This data describes a binding interaction between two proteins.

Residue-level contacts at the interface:
Residue P89 in protein 2 interacts with residue K13 in protein 1 (closest heavy-atom distance 1.9 Å).
Residue P24 in protein 2 interacts with residue L12 in protein 1 (closest heavy-atom distance 4.3 Å).
Residue I235 in protein 2 interacts with residue R11 in protein 1 (closest heavy-atom distance 0.8 Å).
Residue T237 in protein 2 interacts with residue K13 in protein 1 (closest heavy-atom distance 2.6 Å).
Residue V90 in protein 2 contacts residue K13 in protein 1 (closest heavy-atom distance 3.7 Å).
Residue V90 in protein 2 contacts residue R11 in protein 1 (closest heavy-atom distance 4.1 Å).
Residue M234 in protein 2 is in contact with residue R10 in protein 1 (closest heavy-atom distance 3.3 Å).
Residue R230 in protein 2 contacts residue R11 in protein 1 (closest heavy-atom distance 4.5 Å).
Residue N225 in protein 2 interacts with residue R8 in protein 1 (closest heavy-atom distance 4.4 Å).
Residue I235 in protein 2 is in contact with residue K14 in protein 1 (closest heavy-atom distance 4.3 Å).
Residue L236 in protein 2 is in contact with residue K13 in protein 1 (closest heavy-atom distance 2.0 Å).
Residue L208 in protein 2 contacts residue V15 in protein 1 (closest heavy-atom distance 4.4 Å).
Residue L236 in protein 2 is in contact with residue L12 in protein 1 (closest heavy-atom distance 0.5 Å).
Residue S229 in protein 2 contacts residue R9 in protein 1 (closest heavy-atom distance 2.3 Å).
Residue R230 in protein 2 is in contact with residue T7 in protein 1 (closest heavy-atom distance 2.7 Å).
Residue E226 in protein 2 interacts with residue Q6 in protein 1 (closest heavy-atom distance 1.6 Å).
Residue M234 in protein 2 is in contact with residue L12 in protein 1 (closest heavy-atom distance 3.9 Å).
Residue M234 in protein 2 contacts residue R9 in protein 1 (closest heavy-atom distance 3.2 Å).
Residue I235 in protein 2 interacts with residue L12 in protein 1 (closest heavy-atom distance 1.6 Å).
Residue V227 in protein 2 is in contact with residue Q6 in protein 1 (closest heavy-atom distance 2.5 Å).
Residue P231 in protein 2 contacts residue R9 in protein 1 (closest heavy-atom distance 2.6 Å).
Residue F228 in protein 2 interacts with residue T7 in protein 1 (closest heavy-atom distance 1.3 Å).
Residue L236 in protein 2 interacts with residue R11 in protein 1 (closest heavy-atom distance 2.1 Å).
Residue E226 in protein 2 interacts with residue R8 in protein 1 (closest heavy-atom distance 2.5 Å).
Residue M234 in protein 2 contacts residue R11 in protein 1 (closest heavy-atom distance 1.5 Å).
Residue R230 in protein 2 interacts with residue R10 in protein 1 (closest heavy-atom distance 3.1 Å).
Residue W233 in protein 2 is in contact with residue L12 in protein 1 (closest heavy-atom distance 2.8 Å).
Residue V227 in protein 2 is in contact with residue T7 in protein 1 (closest heavy-atom distance 0.8 Å).
Residue R230 in protein 2 interacts with residue R9 in protein 1 (closest heavy-atom distance 1.4 Å).
Residue T237 in protein 2 interacts with residue L12 in protein 1 (closest heavy-atom distance 1.0 Å).
Residue W233 in protein 2 contacts residue R8 in protein 1 (closest heavy-atom distance 4.0 Å).
Residue S229 in protein 2 is in contact with residue T7 in protein 1 (closest heavy-atom distance 3.0 Å).
Residue P24 in protein 2 interacts with residue R10 in protein 1 (closest heavy-atom distance 3.4 Å).
Residue F22 in protein 2 interacts with residue R10 in protein 1 (closest heavy-atom distance 2.6 Å).
Residue P231 in protein 2 is in contact with residue R11 in protein 1 (closest heavy-atom distance 3.2 Å).
Residue S23 in protein 2 interacts with residue R8 in protein 1 (closest heavy-atom distance 4.5 Å).
Residue I235 in protein 2 contacts residue R10 in protein 1 (closest heavy-atom distance 3.9 Å).
Residue W233 in protein 2 is in contact with residue R11 in protein 1 (closest heavy-atom distance 1.1 Å).
Residue E232 in protein 2 is in contact with residue R10 in protein 1 (closest heavy-atom distance 3.2 Å).
Residue L236 in protein 2 interacts with residue K14 in protein 1 (closest heavy-atom distance 4.4 Å).
Residue E232 in protein 2 is in contact with residue R11 in protein 1 (closest heavy-atom distance 2.4 Å).
Residue E226 in protein 2 contacts residue T7 in protein 1 (closest heavy-atom distance 1.2 Å).
Residue C238 in protein 2 is in contact with residue L12 in protein 1 (closest heavy-atom distance 2.9 Å).
Residue V90 in protein 2 contacts residue L12 in protein 1 (closest heavy-atom distance 3.6 Å).
Residue P24 in protein 2 interacts with residue K14 in protein 1 (closest heavy-atom distance 3.1 Å).
Residue W233 in protein 2 contacts residue R9 in protein 1 (closest heavy-atom distance 1.4 Å).
Residue V227 in protein 2 interacts with residue R8 in protein 1 (closest heavy-atom distance 4.2 Å).
Residue W233 in protein 2 contacts residue R10 in protein 1 (closest heavy-atom distance 1.3 Å).
Residue V216 in protein 2 interacts with residue K33 in protein 1 (closest heavy-atom distance 4.2 Å).
Residue S23 in protein 2 interacts with residue R10 in protein 1 (closest heavy-atom distance 2.9 Å).
Residue L208 in protein 2 contacts residue K13 in protein 1 (closest heavy-atom distance 3.8 Å).
Residue T237 in protein 2 contacts residue K14 in protein 1 (closest heavy-atom distance 2.1 Å).
Residue S229 in protein 2 is in contact with residue R8 in protein 1 (closest heavy-atom distance 4.1 Å).
Residue R230 in protein 2 interacts with residue R8 in protein 1 (closest heavy-atom distance 2.0 Å).
Residue I235 in protein 2 is in contact with residue K13 in protein 1 (closest heavy-atom distance 2.1 Å).
Residue E226 in protein 2 is in contact with residue F5 in protein 1 (closest heavy-atom distance 4.2 Å).
Residue E232 in protein 2 interacts with residue R9 in protein 1 (closest heavy-atom distance 2.5 Å).
Residue V227 in protein 2 contacts residue F5 in protein 1 (closest heavy-atom distance 4.5 Å).
Residue N225 in protein 2 contacts residue T7 in protein 1 (closest heavy-atom distance 2.4 Å).
Residue N209 in protein 2 interacts with residue E16 in protein 1 (closest heavy-atom distance 4.6 Å).

Sequence of protein 2:
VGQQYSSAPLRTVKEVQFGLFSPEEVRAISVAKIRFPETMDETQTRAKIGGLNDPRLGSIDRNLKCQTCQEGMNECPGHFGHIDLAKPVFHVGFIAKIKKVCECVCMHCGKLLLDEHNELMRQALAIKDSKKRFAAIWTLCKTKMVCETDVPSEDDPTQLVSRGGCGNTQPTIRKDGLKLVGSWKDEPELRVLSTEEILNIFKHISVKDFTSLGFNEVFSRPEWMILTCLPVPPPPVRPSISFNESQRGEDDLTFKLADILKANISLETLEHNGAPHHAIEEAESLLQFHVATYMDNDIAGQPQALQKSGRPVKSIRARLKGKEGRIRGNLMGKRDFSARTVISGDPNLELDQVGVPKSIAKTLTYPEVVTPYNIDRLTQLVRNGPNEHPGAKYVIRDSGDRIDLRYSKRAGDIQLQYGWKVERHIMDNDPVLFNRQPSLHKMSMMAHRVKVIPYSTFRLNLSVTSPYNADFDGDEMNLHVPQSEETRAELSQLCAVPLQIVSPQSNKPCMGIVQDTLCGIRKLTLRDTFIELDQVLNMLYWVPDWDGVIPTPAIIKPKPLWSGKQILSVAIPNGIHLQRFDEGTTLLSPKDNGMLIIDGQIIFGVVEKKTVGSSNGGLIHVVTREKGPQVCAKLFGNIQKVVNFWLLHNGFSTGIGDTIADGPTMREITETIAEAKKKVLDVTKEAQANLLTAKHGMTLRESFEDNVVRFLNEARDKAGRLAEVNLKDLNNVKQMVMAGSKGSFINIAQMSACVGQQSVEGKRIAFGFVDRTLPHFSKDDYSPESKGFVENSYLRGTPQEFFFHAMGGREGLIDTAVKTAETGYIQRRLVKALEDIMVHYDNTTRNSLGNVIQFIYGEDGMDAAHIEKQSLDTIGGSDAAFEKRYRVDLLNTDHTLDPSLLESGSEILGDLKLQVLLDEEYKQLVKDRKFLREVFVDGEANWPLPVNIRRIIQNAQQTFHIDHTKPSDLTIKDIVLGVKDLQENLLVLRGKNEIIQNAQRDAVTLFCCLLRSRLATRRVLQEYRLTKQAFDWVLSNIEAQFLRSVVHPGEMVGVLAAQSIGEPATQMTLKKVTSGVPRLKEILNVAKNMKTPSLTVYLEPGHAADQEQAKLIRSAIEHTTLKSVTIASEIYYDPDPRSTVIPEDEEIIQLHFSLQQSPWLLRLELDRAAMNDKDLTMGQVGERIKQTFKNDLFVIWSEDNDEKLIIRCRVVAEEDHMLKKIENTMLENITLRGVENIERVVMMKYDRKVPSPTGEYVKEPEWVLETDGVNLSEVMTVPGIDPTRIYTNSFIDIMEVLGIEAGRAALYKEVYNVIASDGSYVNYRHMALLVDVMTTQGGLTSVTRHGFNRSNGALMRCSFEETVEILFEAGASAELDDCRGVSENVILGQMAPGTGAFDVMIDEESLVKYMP

Sequence of protein 1:
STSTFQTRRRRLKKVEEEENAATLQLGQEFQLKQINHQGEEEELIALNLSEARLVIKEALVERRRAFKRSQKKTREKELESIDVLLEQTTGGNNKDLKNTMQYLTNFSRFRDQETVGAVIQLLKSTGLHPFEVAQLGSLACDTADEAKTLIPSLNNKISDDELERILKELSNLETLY